Residue-level contacts at the interface:
Residue H115 in the first protein contacts residue W3 in the second protein (closest heavy-atom distance 4.2 Å).
Residue Y117 in the first protein interacts with residue L7 in the second protein (closest heavy-atom distance 3.3 Å).
Residue W148 in the first protein is in contact with residue L9 in the second protein (closest heavy-atom distance 3.6 Å).
Residue L157 in the first protein is in contact with residue W3 in the second protein (closest heavy-atom distance 3.6 Å).
Residue T81 in the first protein is in contact with residue L9 in the second protein (closest heavy-atom distance 3.7 Å).
Residue Y85 in the first protein contacts residue L9 in the second protein (closest heavy-atom distance 3.6 Å).
Residue Y172 in the first protein interacts with residue K1 in the second protein (closest heavy-atom distance 2.8 Å).
Residue D78 in the first protein interacts with residue L9 in the second protein (closest heavy-atom distance 2.8 Å).
Residue K67 in the first protein is in contact with residue K1 in the second protein (closest heavy-atom distance 3.5 Å).
Residue H71 in the first protein contacts residue W3 in the second protein (closest heavy-atom distance 3.2 Å).
Residue K147 in the first protein interacts with residue L9 in the second protein (closest heavy-atom distance 2.9 Å).
Residue T144 in the first protein contacts residue L9 in the second protein (closest heavy-atom distance 2.7 Å).
Residue E64 in the first protein is in contact with residue Q2 in the second protein (closest heavy-atom distance 2.8 Å).
Residue Y124 in the first protein interacts with residue L9 in the second protein (closest heavy-atom distance 4.1 Å).
Residue W168 in the first protein is in contact with residue K1 in the second protein (closest heavy-atom distance 3.2 Å).
Residue Y10 in the first protein contacts residue Q2 in the second protein (closest heavy-atom distance 2.7 Å).
Residue M6 in the first protein contacts residue K1 in the second protein (closest heavy-atom distance 4.2 Å).
Residue Q73 in the first protein interacts with residue W6 in the second protein (closest heavy-atom distance 3.9 Å).
Residue Y160 in the first protein is in contact with residue Q2 in the second protein (closest heavy-atom distance 3.6 Å).
Residue Q73 in the first protein contacts residue F8 in the second protein (closest heavy-atom distance 4.7 Å).
Residue T144 in the first protein contacts residue F8 in the second protein (closest heavy-atom distance 4.7 Å).
Residue V68 in the first protein interacts with residue Q2 in the second protein (closest heavy-atom distance 3.5 Å).
Residue T164 in the first protein interacts with residue K1 in the second protein (closest heavy-atom distance 3.9 Å).
Residue H115 in the first protein contacts residue L7 in the second protein (closest heavy-atom distance 3.4 Å).
Residue V153 in the first protein is in contact with residue W3 in the second protein (closest heavy-atom distance 4.2 Å).
Residue D78 in the first protein is in contact with residue F8 in the second protein (closest heavy-atom distance 3.7 Å).
Residue M46 in the first protein interacts with residue Q2 in the second protein (closest heavy-atom distance 3.2 Å).
Residue T164 in the first protein interacts with residue Q2 in the second protein (closest heavy-atom distance 5.0 Å).
Residue Y8 in the first protein interacts with residue Q2 in the second protein (closest heavy-atom distance 3.6 Å).
Residue A70 in the first protein contacts residue W6 in the second protein (closest heavy-atom distance 3.5 Å).
Residue V96 in the first protein interacts with residue L9 in the second protein (closest heavy-atom distance 4.7 Å).
Residue L82 in the first protein is in contact with residue L9 in the second protein (closest heavy-atom distance 3.6 Å).
Residue T74 in the first protein interacts with residue L7 in the second protein (closest heavy-atom distance 3.0 Å).
Residue T74 in the first protein is in contact with residue W6 in the second protein (closest heavy-atom distance 4.2 Å).
Residue K147 in the first protein is in contact with residue F8 in the second protein (closest heavy-atom distance 4.7 Å).
Residue Y117 in the first protein interacts with residue L9 in the second protein (closest heavy-atom distance 3.6 Å).
Residue Y100 in the first protein is in contact with residue Q2 in the second protein (closest heavy-atom distance 3.5 Å).
Residue H71 in the first protein contacts residue V5 in the second protein (closest heavy-atom distance 4.0 Å).
Residue W148 in the first protein interacts with residue F8 in the second protein (closest heavy-atom distance 2.9 Å).
Residue Y100 in the first protein contacts residue W3 in the second protein (closest heavy-atom distance 2.9 Å).
Residue D78 in the first protein interacts with residue L7 in the second protein (closest heavy-atom distance 4.2 Å).
Residue Y60 in the first protein contacts residue K1 in the second protein (closest heavy-atom distance 3.8 Å).
Residue T65 in the first protein contacts residue Q2 in the second protein (closest heavy-atom distance 4.9 Å).
Residue K67 in the first protein interacts with residue Q2 in the second protein (closest heavy-atom distance 3.3 Å).
Residue I125 in the first protein contacts residue L9 in the second protein (closest heavy-atom distance 4.4 Å).
Residue T74 in the first protein contacts residue F8 in the second protein (closest heavy-atom distance 3.9 Å).
Residue Y160 in the first protein contacts residue W3 in the second protein (closest heavy-atom distance 3.4 Å).
Residue V153 in the first protein contacts residue L7 in the second protein (closest heavy-atom distance 3.6 Å).
Residue Y160 in the first protein interacts with residue K1 in the second protein (closest heavy-atom distance 2.6 Å).
Residue K67 in the first protein contacts residue L4 in the second protein (closest heavy-atom distance 4.5 Å).
Residue V77 in the first protein is in contact with residue F8 in the second protein (closest heavy-atom distance 3.7 Å).
Residue K67 in the first protein interacts with residue W3 in the second protein (closest heavy-atom distance 4.1 Å).
Residue R98 in the first protein contacts residue L7 in the second protein (closest heavy-atom distance 4.0 Å).
Residue H71 in the first protein contacts residue Q2 in the second protein (closest heavy-atom distance 3.9 Å).
Residue Q156 in the first protein interacts with residue V5 in the second protein (closest heavy-atom distance 4.0 Å).
Residue Q156 in the first protein interacts with residue W3 in the second protein (closest heavy-atom distance 3.8 Å).
Residue E64 in the first protein is in contact with residue K1 in the second protein (closest heavy-atom distance 3.1 Å).
Residue Y8 in the first protein interacts with residue K1 in the second protein (closest heavy-atom distance 3.1 Å).
Residue W148 in the first protein contacts residue L7 in the second protein (closest heavy-atom distance 3.5 Å).
Residue R98 in the first protein is in contact with residue W3 in the second protein (closest heavy-atom distance 4.4 Å).

The following describes two proteins that form a bound complex.

Sequence of the second protein:
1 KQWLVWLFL

Sequence of the first protein:
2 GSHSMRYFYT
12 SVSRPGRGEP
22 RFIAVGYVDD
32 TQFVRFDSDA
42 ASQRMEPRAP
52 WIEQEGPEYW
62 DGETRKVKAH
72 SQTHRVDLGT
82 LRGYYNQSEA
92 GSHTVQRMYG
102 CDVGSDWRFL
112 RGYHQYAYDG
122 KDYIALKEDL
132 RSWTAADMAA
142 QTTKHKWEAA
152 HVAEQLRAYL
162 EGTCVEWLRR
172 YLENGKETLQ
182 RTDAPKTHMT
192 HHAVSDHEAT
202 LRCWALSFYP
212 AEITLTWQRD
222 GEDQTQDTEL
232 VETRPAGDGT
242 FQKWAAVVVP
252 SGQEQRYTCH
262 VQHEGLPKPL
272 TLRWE